Sequence of chain B:
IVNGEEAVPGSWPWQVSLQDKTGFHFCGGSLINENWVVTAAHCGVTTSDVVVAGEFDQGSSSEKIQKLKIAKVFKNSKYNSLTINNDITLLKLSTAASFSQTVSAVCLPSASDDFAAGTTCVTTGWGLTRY

Residue-level contacts at the interface:
Residue W14 in chain B interacts with residue G2 in chain A (closest heavy-atom distance 4.1 Å).
Residue T102 in chain B contacts residue I6 in chain A (closest heavy-atom distance 3.8 Å).
Residue W14 in chain B is in contact with residue P4 in chain A (closest heavy-atom distance 4.2 Å).
Residue W14 in chain B is in contact with residue V3 in chain A (closest heavy-atom distance 4.7 Å).
Residue Q101 in chain B is in contact with residue I6 in chain A (closest heavy-atom distance 4.1 Å).
Residue G10 in chain B interacts with residue P4 in chain A (closest heavy-atom distance 4.9 Å).
Residue S11 in chain B interacts with residue Q7 in chain A (closest heavy-atom distance 3.9 Å).
Residue A105 in chain B is in contact with residue C1 in chain A (closest heavy-atom distance 3.5 Å).
Residue P9 in chain B contacts residue I6 in chain A (closest heavy-atom distance 3.6 Å).
Residue C107 in chain B is in contact with residue G2 in chain A (closest heavy-atom distance 3.7 Å).
Residue S104 in chain B contacts residue P4 in chain A (closest heavy-atom distance 4.9 Å).
Residue W12 in chain B interacts with residue P8 in chain A (closest heavy-atom distance 3.3 Å).
Residue V8 in chain B interacts with residue I6 in chain A (closest heavy-atom distance 4.1 Å).
Residue Q101 in chain B is in contact with residue A5 in chain A (closest heavy-atom distance 3.3 Å).
Residue V106 in chain B contacts residue C1 in chain A (closest heavy-atom distance 3.8 Å).
Residue C107 in chain B is in contact with residue C1 in chain A (closest heavy-atom distance 2.0 Å).
Residue V106 in chain B is in contact with residue G2 in chain A (closest heavy-atom distance 4.1 Å).
Residue S11 in chain B is in contact with residue P8 in chain A (closest heavy-atom distance 3.5 Å).
Residue G10 in chain B is in contact with residue I6 in chain A (closest heavy-atom distance 3.7 Å).
Residue P13 in chain B contacts residue P4 in chain A (closest heavy-atom distance 3.7 Å).
Residue S104 in chain B contacts residue V3 in chain A (closest heavy-atom distance 4.9 Å).
Residue S11 in chain B is in contact with residue I6 in chain A (closest heavy-atom distance 3.3 Å).
Residue S11 in chain B interacts with residue P4 in chain A (closest heavy-atom distance 3.5 Å).
Residue A105 in chain B is in contact with residue G2 in chain A (closest heavy-atom distance 2.8 Å).
Residue V8 in chain B interacts with residue P8 in chain A (closest heavy-atom distance 4.8 Å).
Residue V8 in chain B contacts residue Q7 in chain A (closest heavy-atom distance 4.5 Å).
Residue V8 in chain B contacts residue V9 in chain A (closest heavy-atom distance 4.0 Å).

Sequence of chain A:
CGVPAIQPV

This data describes a binding interaction between two proteins.